Sequence of protein 2:
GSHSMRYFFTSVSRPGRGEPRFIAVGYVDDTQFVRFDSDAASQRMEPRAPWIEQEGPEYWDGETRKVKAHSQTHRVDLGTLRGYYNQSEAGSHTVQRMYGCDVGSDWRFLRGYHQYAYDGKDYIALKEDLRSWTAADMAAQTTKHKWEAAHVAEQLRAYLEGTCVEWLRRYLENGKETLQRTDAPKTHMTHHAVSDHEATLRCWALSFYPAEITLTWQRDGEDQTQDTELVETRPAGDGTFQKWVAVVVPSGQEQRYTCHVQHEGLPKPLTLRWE

Sequence of protein 1:
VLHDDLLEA

Contacts between the two chains:
Residue Y59 in protein 2 is in contact with residue V1 in protein 1 (closest heavy-atom distance 3.5 Å).
Residue Y171 in protein 2 interacts with residue V1 in protein 1 (closest heavy-atom distance 2.7 Å).
Residue Y99 in protein 2 is in contact with residue H3 in protein 1 (closest heavy-atom distance 2.8 Å).
Residue T73 in protein 2 is in contact with residue E8 in protein 1 (closest heavy-atom distance 4.1 Å).
Residue V67 in protein 2 contacts residue L2 in protein 1 (closest heavy-atom distance 3.5 Å).
Residue R97 in protein 2 is in contact with residue L7 in protein 1 (closest heavy-atom distance 4.7 Å).
Residue D77 in protein 2 contacts residue A9 in protein 1 (closest heavy-atom distance 2.7 Å).
Residue K146 in protein 2 is in contact with residue A9 in protein 1 (closest heavy-atom distance 3.1 Å).
Residue F33 in protein 2 contacts residue V1 in protein 1 (closest heavy-atom distance 5.0 Å).
Residue Y7 in protein 2 interacts with residue L2 in protein 1 (closest heavy-atom distance 3.5 Å).
Residue L156 in protein 2 contacts residue L6 in protein 1 (closest heavy-atom distance 4.5 Å).
Residue K66 in protein 2 interacts with residue H3 in protein 1 (closest heavy-atom distance 3.7 Å).
Residue W147 in protein 2 contacts residue A9 in protein 1 (closest heavy-atom distance 4.0 Å).
Residue E63 in protein 2 interacts with residue L2 in protein 1 (closest heavy-atom distance 2.9 Å).
Residue V76 in protein 2 is in contact with residue E8 in protein 1 (closest heavy-atom distance 3.4 Å).
Residue H70 in protein 2 contacts residue L6 in protein 1 (closest heavy-atom distance 3.5 Å).
Residue H74 in protein 2 contacts residue L6 in protein 1 (closest heavy-atom distance 4.5 Å).
Residue Y7 in protein 2 contacts residue V1 in protein 1 (closest heavy-atom distance 2.6 Å).
Residue K66 in protein 2 contacts residue V1 in protein 1 (closest heavy-atom distance 3.3 Å).
Residue W147 in protein 2 is in contact with residue L7 in protein 1 (closest heavy-atom distance 3.6 Å).
Residue Y159 in protein 2 is in contact with residue L2 in protein 1 (closest heavy-atom distance 3.8 Å).
Residue V152 in protein 2 contacts residue L7 in protein 1 (closest heavy-atom distance 3.5 Å).
Residue F9 in protein 2 interacts with residue L2 in protein 1 (closest heavy-atom distance 3.6 Å).
Residue H114 in protein 2 interacts with residue L6 in protein 1 (closest heavy-atom distance 4.4 Å).
Residue Y99 in protein 2 contacts residue L2 in protein 1 (closest heavy-atom distance 3.5 Å).
Residue Y123 in protein 2 contacts residue A9 in protein 1 (closest heavy-atom distance 4.7 Å).
Residue M45 in protein 2 is in contact with residue L2 in protein 1 (closest heavy-atom distance 3.7 Å).
Residue L156 in protein 2 is in contact with residue H3 in protein 1 (closest heavy-atom distance 3.5 Å).
Residue Y159 in protein 2 contacts residue V1 in protein 1 (closest heavy-atom distance 2.5 Å).
Residue D77 in protein 2 interacts with residue E8 in protein 1 (closest heavy-atom distance 3.5 Å).
Residue A150 in protein 2 interacts with residue L7 in protein 1 (closest heavy-atom distance 3.6 Å).
Residue R65 in protein 2 is in contact with residue D4 in protein 1 (closest heavy-atom distance 4.5 Å).
Residue D77 in protein 2 is in contact with residue L7 in protein 1 (closest heavy-atom distance 4.8 Å).
Residue M5 in protein 2 contacts residue V1 in protein 1 (closest heavy-atom distance 3.8 Å).
Residue Y159 in protein 2 contacts residue H3 in protein 1 (closest heavy-atom distance 3.4 Å).
Residue T73 in protein 2 is in contact with residue L6 in protein 1 (closest heavy-atom distance 3.5 Å).
Residue Q155 in protein 2 contacts residue D5 in protein 1 (closest heavy-atom distance 4.4 Å).
Residue T163 in protein 2 is in contact with residue V1 in protein 1 (closest heavy-atom distance 4.0 Å).
Residue H70 in protein 2 contacts residue H3 in protein 1 (closest heavy-atom distance 3.1 Å).
Residue T73 in protein 2 is in contact with residue L7 in protein 1 (closest heavy-atom distance 3.9 Å).
Residue T143 in protein 2 interacts with residue A9 in protein 1 (closest heavy-atom distance 2.7 Å).
Residue K146 in protein 2 contacts residue E8 in protein 1 (closest heavy-atom distance 3.2 Å).
Residue K146 in protein 2 contacts residue L7 in protein 1 (closest heavy-atom distance 4.4 Å).
Residue T80 in protein 2 interacts with residue A9 in protein 1 (closest heavy-atom distance 3.9 Å).
Residue Y99 in protein 2 interacts with residue L6 in protein 1 (closest heavy-atom distance 4.4 Å).
Residue Y116 in protein 2 is in contact with residue A9 in protein 1 (closest heavy-atom distance 4.2 Å).
Residue L81 in protein 2 contacts residue A9 in protein 1 (closest heavy-atom distance 4.8 Å).
Residue H70 in protein 2 interacts with residue L2 in protein 1 (closest heavy-atom distance 4.1 Å).
Residue E63 in protein 2 is in contact with residue V1 in protein 1 (closest heavy-atom distance 3.3 Å).
Residue Q155 in protein 2 interacts with residue H3 in protein 1 (closest heavy-atom distance 3.8 Å).
Residue K66 in protein 2 contacts residue L2 in protein 1 (closest heavy-atom distance 3.1 Å).
Residue W167 in protein 2 contacts residue V1 in protein 1 (closest heavy-atom distance 3.7 Å).
Residue K66 in protein 2 contacts residue D4 in protein 1 (closest heavy-atom distance 3.7 Å).
Residue Y84 in protein 2 contacts residue A9 in protein 1 (closest heavy-atom distance 3.8 Å).
Residue R97 in protein 2 is in contact with residue L6 in protein 1 (closest heavy-atom distance 3.5 Å).
Residue W147 in protein 2 is in contact with residue E8 in protein 1 (closest heavy-atom distance 3.0 Å).

The following describes two proteins that form a bound complex.